Interface contacts:
Residue L80 in chain B is in contact with residue V92 in chain A (closest heavy-atom distance 4.4 Å).
Residue S71 in chain B contacts residue P127 in chain A (closest heavy-atom distance 3.4 Å).
Residue L79 in chain B contacts residue V124 in chain A (closest heavy-atom distance 4.4 Å).
Residue T94 in chain B contacts residue V124 in chain A (closest heavy-atom distance 3.5 Å).
Residue P127 in chain B interacts with residue S71 in chain A (closest heavy-atom distance 3.3 Å).
Residue S71 in chain B interacts with residue T125 in chain A (closest heavy-atom distance 4.5 Å).
Residue L80 in chain B contacts residue T125 in chain A (closest heavy-atom distance 3.8 Å).
Residue A95 in chain B contacts residue V124 in chain A (closest heavy-atom distance 4.9 Å).
Residue T125 in chain B interacts with residue H57 in chain A (closest heavy-atom distance 3.4 Å).
Residue L80 in chain B is in contact with residue P127 in chain A (closest heavy-atom distance 3.8 Å).
Residue R76 in chain B contacts residue Y11 in chain A (closest heavy-atom distance 3.8 Å).
Residue H57 in chain B is in contact with residue K128 in chain A (closest heavy-atom distance 4.8 Å).
Residue G78 in chain B is in contact with residue V124 in chain A (closest heavy-atom distance 4.1 Å).
Residue L126 in chain B contacts residue W59 in chain A (closest heavy-atom distance 4.2 Å).
Residue W59 in chain B interacts with residue L126 in chain A (closest heavy-atom distance 4.2 Å).
Residue P127 in chain B contacts residue L80 in chain A (closest heavy-atom distance 4.0 Å).
Residue R76 in chain B contacts residue D10 in chain A (closest heavy-atom distance 3.6 Å).
Residue T96 in chain B is in contact with residue T122 in chain A (closest heavy-atom distance 4.4 Å).
Residue V124 in chain B contacts residue L80 in chain A (closest heavy-atom distance 3.7 Å).
Residue V124 in chain B is in contact with residue L79 in chain A (closest heavy-atom distance 4.9 Å).
Residue Y11 in chain B is in contact with residue R76 in chain A (closest heavy-atom distance 3.6 Å).
Residue T125 in chain B contacts residue L80 in chain A (closest heavy-atom distance 4.1 Å).
Residue W59 in chain B contacts residue S129 in chain A (closest heavy-atom distance 4.2 Å).
Residue V92 in chain B is in contact with residue L80 in chain A (closest heavy-atom distance 4.4 Å).
Residue R76 in chain B contacts residue G9 in chain A (closest heavy-atom distance 4.0 Å).
Residue V124 in chain B contacts residue G78 in chain A (closest heavy-atom distance 4.9 Å).
Residue T125 in chain B is in contact with residue S71 in chain A (closest heavy-atom distance 4.5 Å).
Residue K58 in chain B contacts residue P127 in chain A (closest heavy-atom distance 3.9 Å).
Residue T94 in chain B is in contact with residue T122 in chain A (closest heavy-atom distance 4.7 Å).
Residue P127 in chain B contacts residue H57 in chain A (closest heavy-atom distance 3.3 Å).
Residue T122 in chain B is in contact with residue T96 in chain A (closest heavy-atom distance 4.5 Å).
Residue K128 in chain B interacts with residue H57 in chain A (closest heavy-atom distance 4.7 Å).
Residue T94 in chain B interacts with residue A93 in chain A (closest heavy-atom distance 4.7 Å).
Residue V12 in chain B contacts residue R76 in chain A (closest heavy-atom distance 4.8 Å).
Residue D10 in chain B is in contact with residue R76 in chain A (closest heavy-atom distance 3.7 Å).
Residue V92 in chain B contacts residue T94 in chain A (closest heavy-atom distance 4.7 Å).
Residue L80 in chain B is in contact with residue V124 in chain A (closest heavy-atom distance 4.0 Å).
Residue P127 in chain B is in contact with residue W59 in chain A (closest heavy-atom distance 3.6 Å).
Residue A93 in chain B is in contact with residue T94 in chain A (closest heavy-atom distance 4.3 Å).
Residue T94 in chain B contacts residue V92 in chain A (closest heavy-atom distance 4.8 Å).
Residue P127 in chain B contacts residue K58 in chain A (closest heavy-atom distance 3.9 Å).
Residue L80 in chain B is in contact with residue L126 in chain A (closest heavy-atom distance 4.3 Å).
Residue H57 in chain B interacts with residue P127 in chain A (closest heavy-atom distance 3.5 Å).
Residue T94 in chain B contacts residue T94 in chain A (closest heavy-atom distance 3.7 Å).
Residue S129 in chain B contacts residue W59 in chain A (closest heavy-atom distance 4.5 Å).
Residue R76 in chain B contacts residue V12 in chain A (closest heavy-atom distance 4.5 Å).
Residue T122 in chain B interacts with residue T94 in chain A (closest heavy-atom distance 4.3 Å).
Residue G9 in chain B interacts with residue R76 in chain A (closest heavy-atom distance 4.4 Å).
Residue H57 in chain B interacts with residue T125 in chain A (closest heavy-atom distance 3.5 Å).
Residue V124 in chain B interacts with residue T94 in chain A (closest heavy-atom distance 4.4 Å).
Residue W59 in chain B contacts residue P127 in chain A (closest heavy-atom distance 3.7 Å).
Residue L126 in chain B contacts residue L80 in chain A (closest heavy-atom distance 4.4 Å).

Sequence of chain A:
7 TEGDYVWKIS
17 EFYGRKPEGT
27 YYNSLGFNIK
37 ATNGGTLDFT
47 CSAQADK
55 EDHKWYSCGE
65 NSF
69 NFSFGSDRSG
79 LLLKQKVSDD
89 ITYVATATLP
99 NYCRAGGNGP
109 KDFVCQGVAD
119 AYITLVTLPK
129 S

Sequence of chain B:
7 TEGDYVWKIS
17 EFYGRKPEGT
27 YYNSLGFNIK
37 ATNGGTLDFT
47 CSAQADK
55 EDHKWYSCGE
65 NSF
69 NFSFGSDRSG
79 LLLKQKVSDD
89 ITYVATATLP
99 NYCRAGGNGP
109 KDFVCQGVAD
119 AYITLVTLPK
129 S

This data describes a binding interaction between two proteins.